The following describes two proteins that form a bound complex.

Sequence of protein 2:
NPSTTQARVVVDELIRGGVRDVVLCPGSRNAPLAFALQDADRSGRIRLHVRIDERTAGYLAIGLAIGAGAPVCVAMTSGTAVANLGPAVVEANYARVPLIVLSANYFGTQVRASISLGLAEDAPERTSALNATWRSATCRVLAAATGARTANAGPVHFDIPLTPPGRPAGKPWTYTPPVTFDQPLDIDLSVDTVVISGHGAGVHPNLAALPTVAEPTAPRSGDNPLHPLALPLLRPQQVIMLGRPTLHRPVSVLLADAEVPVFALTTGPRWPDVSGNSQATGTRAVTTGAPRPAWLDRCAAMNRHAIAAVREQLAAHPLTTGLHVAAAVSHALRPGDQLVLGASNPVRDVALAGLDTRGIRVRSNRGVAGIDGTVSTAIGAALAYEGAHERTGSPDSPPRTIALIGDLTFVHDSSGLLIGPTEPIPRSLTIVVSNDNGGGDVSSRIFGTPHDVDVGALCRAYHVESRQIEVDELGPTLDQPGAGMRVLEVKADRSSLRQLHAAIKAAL

Sequence of protein 1:
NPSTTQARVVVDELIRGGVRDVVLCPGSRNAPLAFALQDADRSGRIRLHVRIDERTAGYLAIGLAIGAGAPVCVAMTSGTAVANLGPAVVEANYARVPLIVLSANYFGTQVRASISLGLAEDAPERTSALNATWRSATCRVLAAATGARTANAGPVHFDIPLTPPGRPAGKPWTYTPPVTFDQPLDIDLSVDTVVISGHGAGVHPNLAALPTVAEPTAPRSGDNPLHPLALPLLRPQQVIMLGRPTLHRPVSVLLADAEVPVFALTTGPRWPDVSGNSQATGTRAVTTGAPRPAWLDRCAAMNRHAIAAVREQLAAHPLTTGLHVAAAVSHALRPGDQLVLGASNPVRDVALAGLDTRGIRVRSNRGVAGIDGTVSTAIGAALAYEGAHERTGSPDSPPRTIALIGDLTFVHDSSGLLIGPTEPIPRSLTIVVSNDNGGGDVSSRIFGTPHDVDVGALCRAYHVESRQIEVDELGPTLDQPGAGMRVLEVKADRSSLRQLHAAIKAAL

Contacts between the two chains:
Residue L158 in protein 1 is in contact with residue L158 in protein 2 (closest heavy-atom distance 3.2 Å).